This data describes a binding interaction between two proteins.

Sequence of the second protein:
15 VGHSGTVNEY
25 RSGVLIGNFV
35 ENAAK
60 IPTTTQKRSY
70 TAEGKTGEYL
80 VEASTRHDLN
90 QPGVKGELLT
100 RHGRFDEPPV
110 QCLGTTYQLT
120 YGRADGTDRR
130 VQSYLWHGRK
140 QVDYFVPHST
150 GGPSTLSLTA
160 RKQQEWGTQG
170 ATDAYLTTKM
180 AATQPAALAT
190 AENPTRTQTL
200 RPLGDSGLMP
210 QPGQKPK

Contacts between the two chains:
Residue R320 in the first protein is in contact with residue W135 in the second protein (closest heavy-atom distance 3.1 Å).
Residue R276 in the first protein interacts with residue L97 in the second protein (closest heavy-atom distance 2.3 Å).
Residue G360 in the first protein interacts with residue H101 in the second protein (closest heavy-atom distance 3.4 Å).
Residue D355 in the first protein is in contact with residue T114 in the second protein (closest heavy-atom distance 2.2 Å).
Residue L361 in the first protein is in contact with residue H101 in the second protein (closest heavy-atom distance 3.6 Å).
Residue D41 in the first protein is in contact with residue T158 in the second protein (closest heavy-atom distance 2.9 Å).
Residue Y59 in the first protein interacts with residue W165 in the second protein (closest heavy-atom distance 3.4 Å).
Residue G360 in the first protein contacts residue V109 in the second protein (closest heavy-atom distance 3.9 Å).
Residue R320 in the first protein interacts with residue T114 in the second protein (closest heavy-atom distance 3.2 Å).
Residue G360 in the first protein is in contact with residue R100 in the second protein (closest heavy-atom distance 3.5 Å).
Residue Q279 in the first protein is in contact with residue R100 in the second protein (closest heavy-atom distance 2.5 Å).
Residue D355 in the first protein contacts residue T115 in the second protein (closest heavy-atom distance 2.7 Å).
Residue K359 in the first protein contacts residue E96 in the second protein (closest heavy-atom distance 3.8 Å).
Residue I356 in the first protein interacts with residue C111 in the second protein (closest heavy-atom distance 3.5 Å).
Residue Q245 in the first protein is in contact with residue T115 in the second protein (closest heavy-atom distance 3.3 Å).
Residue K19 in the first protein interacts with residue G95 in the second protein (closest heavy-atom distance 3.8 Å).
Residue L42 in the first protein interacts with residue Q117 in the second protein (closest heavy-atom distance 3.5 Å).
Residue Q279 in the first protein contacts residue F104 in the second protein (closest heavy-atom distance 3.4 Å).
Residue G57 in the first protein contacts residue W165 in the second protein (closest heavy-atom distance 3.2 Å).
Residue H227 in the first protein is in contact with residue G95 in the second protein (closest heavy-atom distance 3.1 Å).
Residue H227 in the first protein contacts residue T99 in the second protein (closest heavy-atom distance 3.6 Å).
Residue D41 in the first protein contacts residue L157 in the second protein (closest heavy-atom distance 3.0 Å).
Residue G56 in the first protein contacts residue W165 in the second protein (closest heavy-atom distance 3.7 Å).
Residue R320 in the first protein interacts with residue L134 in the second protein (closest heavy-atom distance 3.4 Å).
Residue D224 in the first protein interacts with residue L98 in the second protein (closest heavy-atom distance 3.5 Å).
Residue M321 in the first protein interacts with residue L134 in the second protein (closest heavy-atom distance 3.3 Å).
Residue D355 in the first protein interacts with residue G113 in the second protein (closest heavy-atom distance 3.7 Å).
Residue K359 in the first protein is in contact with residue Q110 in the second protein (closest heavy-atom distance 3.1 Å).
Residue P357 in the first protein is in contact with residue C111 in the second protein (closest heavy-atom distance 3.9 Å).
Residue H227 in the first protein contacts residue E96 in the second protein (closest heavy-atom distance 3.9 Å).
Residue Q43 in the first protein is in contact with residue L112 in the second protein (closest heavy-atom distance 3.5 Å).
Residue L361 in the first protein contacts residue T99 in the second protein (closest heavy-atom distance 3.3 Å).
Residue P272 in the first protein is in contact with residue H101 in the second protein (closest heavy-atom distance 3.9 Å).
Residue R320 in the first protein contacts residue T115 in the second protein (closest heavy-atom distance 3.4 Å).
Residue L44 in the first protein is in contact with residue T158 in the second protein (closest heavy-atom distance 3.8 Å).
Residue K362 in the first protein is in contact with residue W135 in the second protein (closest heavy-atom distance 3.3 Å).
Residue R320 in the first protein interacts with residue L118 in the second protein (closest heavy-atom distance 3.3 Å).
Residue Y59 in the first protein is in contact with residue K161 in the second protein (closest heavy-atom distance 3.1 Å).
Residue G56 in the first protein interacts with residue Q168 in the second protein (closest heavy-atom distance 3.0 Å).
Residue Q279 in the first protein interacts with residue G102 in the second protein (closest heavy-atom distance 3.4 Å).
Residue E53 in the first protein contacts residue W165 in the second protein (closest heavy-atom distance 3.5 Å).
Residue K362 in the first protein is in contact with residue H147 in the second protein (closest heavy-atom distance 3.7 Å).
Residue D41 in the first protein interacts with residue S156 in the second protein (closest heavy-atom distance 3.7 Å).
Residue R320 in the first protein is in contact with residue G113 in the second protein (closest heavy-atom distance 2.7 Å).
Residue Y36 in the first protein interacts with residue T158 in the second protein (closest heavy-atom distance 4.0 Å).
Residue D41 in the first protein interacts with residue L155 in the second protein (closest heavy-atom distance 3.2 Å).
Residue R282 in the first protein is in contact with residue H101 in the second protein (closest heavy-atom distance 3.8 Å).
Residue S40 in the first protein interacts with residue L112 in the second protein (closest heavy-atom distance 3.6 Å).
Residue R276 in the first protein interacts with residue F104 in the second protein (closest heavy-atom distance 3.2 Å).
Residue S322 in the first protein contacts residue L134 in the second protein (closest heavy-atom distance 3.8 Å).
Residue D39 in the first protein is in contact with residue L155 in the second protein (closest heavy-atom distance 3.2 Å).
Residue G360 in the first protein contacts residue P108 in the second protein (closest heavy-atom distance 3.8 Å).
Residue L361 in the first protein interacts with residue V109 in the second protein (closest heavy-atom distance 3.4 Å).
Residue R320 in the first protein is in contact with residue Y133 in the second protein (closest heavy-atom distance 3.2 Å).
Residue G360 in the first protein interacts with residue E96 in the second protein (closest heavy-atom distance 3.6 Å).
Residue T274 in the first protein is in contact with residue H101 in the second protein (closest heavy-atom distance 3.3 Å).
Residue K362 in the first protein interacts with residue V109 in the second protein (closest heavy-atom distance 3.9 Å).
Residue T55 in the first protein is in contact with residue Q168 in the second protein (closest heavy-atom distance 3.0 Å).
Residue D41 in the first protein contacts residue T154 in the second protein (closest heavy-atom distance 2.6 Å).
Residue L44 in the first protein interacts with residue L157 in the second protein (closest heavy-atom distance 3.6 Å).

Sequence of the first protein:
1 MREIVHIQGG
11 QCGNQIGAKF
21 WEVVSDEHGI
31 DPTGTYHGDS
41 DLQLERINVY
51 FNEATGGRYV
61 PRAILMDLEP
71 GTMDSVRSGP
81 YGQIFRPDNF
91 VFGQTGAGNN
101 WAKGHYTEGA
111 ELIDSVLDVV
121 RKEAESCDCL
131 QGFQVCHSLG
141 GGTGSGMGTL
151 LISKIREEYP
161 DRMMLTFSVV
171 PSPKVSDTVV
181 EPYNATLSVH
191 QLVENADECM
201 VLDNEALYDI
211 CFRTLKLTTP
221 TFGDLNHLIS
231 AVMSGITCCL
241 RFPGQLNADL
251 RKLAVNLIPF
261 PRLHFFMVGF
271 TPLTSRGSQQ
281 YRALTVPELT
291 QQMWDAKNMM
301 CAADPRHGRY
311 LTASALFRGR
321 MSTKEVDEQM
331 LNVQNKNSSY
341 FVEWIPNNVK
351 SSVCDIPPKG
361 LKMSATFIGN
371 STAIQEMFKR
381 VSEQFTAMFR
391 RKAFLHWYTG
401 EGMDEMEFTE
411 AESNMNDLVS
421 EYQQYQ